Residue-level contacts at the interface:
Residue S362 in chain B contacts residue Q217 in chain A (closest heavy-atom distance 4.3 Å).
Residue L361 in chain B contacts residue F206 in chain A (closest heavy-atom distance 4.6 Å).
Residue L361 in chain B is in contact with residue S210 in chain A (closest heavy-atom distance 4.0 Å).
Residue L361 in chain B interacts with residue M213 in chain A (closest heavy-atom distance 4.5 Å).
Residue L361 in chain B contacts residue A214 in chain A (closest heavy-atom distance 4.0 Å).
Residue L361 in chain B contacts residue Q217 in chain A (closest heavy-atom distance 4.5 Å).
Residue S357 in chain B contacts residue F206 in chain A (closest heavy-atom distance 3.6 Å).
Residue L358 in chain B is in contact with residue F206 in chain A (closest heavy-atom distance 3.6 Å).
Residue V354 in chain B is in contact with residue F206 in chain A (closest heavy-atom distance 4.5 Å).

Sequence of chain A:
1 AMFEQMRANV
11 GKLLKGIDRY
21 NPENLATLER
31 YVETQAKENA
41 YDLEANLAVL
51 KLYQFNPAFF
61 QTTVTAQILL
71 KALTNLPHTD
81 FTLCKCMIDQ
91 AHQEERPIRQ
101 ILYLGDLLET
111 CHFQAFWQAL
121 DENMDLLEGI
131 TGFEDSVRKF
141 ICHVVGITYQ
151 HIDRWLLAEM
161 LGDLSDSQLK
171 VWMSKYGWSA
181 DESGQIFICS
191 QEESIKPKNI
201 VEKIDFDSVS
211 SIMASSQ

Sequence of chain B:
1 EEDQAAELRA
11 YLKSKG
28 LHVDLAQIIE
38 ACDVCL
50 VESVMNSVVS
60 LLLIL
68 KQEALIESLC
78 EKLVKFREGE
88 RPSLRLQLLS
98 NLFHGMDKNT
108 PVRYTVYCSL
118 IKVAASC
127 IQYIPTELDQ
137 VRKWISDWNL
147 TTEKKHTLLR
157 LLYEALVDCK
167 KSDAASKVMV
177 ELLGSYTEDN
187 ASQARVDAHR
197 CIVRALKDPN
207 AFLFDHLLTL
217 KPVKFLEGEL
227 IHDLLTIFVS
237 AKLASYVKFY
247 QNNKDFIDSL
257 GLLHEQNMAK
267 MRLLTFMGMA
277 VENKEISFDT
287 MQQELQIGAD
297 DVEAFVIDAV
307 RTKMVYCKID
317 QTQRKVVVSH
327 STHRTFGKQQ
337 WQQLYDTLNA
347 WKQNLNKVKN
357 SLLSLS

This data describes a binding interaction between two proteins.